The following describes two proteins that form a bound complex.

Contacts between the two chains:
Residue S134 in the second protein contacts residue D30 in the first protein (closest heavy-atom distance 2.4 Å).
Residue K193 in the second protein interacts with residue E8 in the first protein (closest heavy-atom distance 3.5 Å).
Residue S134 in the second protein is in contact with residue M27 in the first protein (closest heavy-atom distance 3.7 Å).
Residue R98 in the second protein is in contact with residue V52 in the first protein (closest heavy-atom distance 3.6 Å).
Residue L129 in the second protein contacts residue L31 in the first protein (closest heavy-atom distance 3.6 Å).
Residue S134 in the second protein contacts residue S26 in the first protein (closest heavy-atom distance 3.7 Å).
Residue R139 in the second protein contacts residue L15 in the first protein (closest heavy-atom distance 3.4 Å).
Residue L89 in the second protein is in contact with residue D59 in the first protein (closest heavy-atom distance 3.0 Å).
Residue E69 in the second protein is in contact with residue K37 in the first protein (closest heavy-atom distance 3.6 Å).
Residue L89 in the second protein is in contact with residue L55 in the first protein (closest heavy-atom distance 3.1 Å).
Residue Q150 in the second protein is in contact with residue P12 in the first protein (closest heavy-atom distance 3.6 Å).
Residue R200 in the second protein is in contact with residue E8 in the first protein (closest heavy-atom distance 3.7 Å).
Residue N190 in the second protein interacts with residue Q14 in the first protein (closest heavy-atom distance 3.6 Å).
Residue M157 in the second protein interacts with residue L2 in the first protein (closest heavy-atom distance 3.6 Å).
Residue C88 in the second protein contacts residue A61 in the first protein (closest heavy-atom distance 3.7 Å).
Residue Y168 in the second protein interacts with residue F5 in the first protein (closest heavy-atom distance 3.2 Å).
Residue N101 in the second protein is in contact with residue D49 in the first protein (closest heavy-atom distance 2.6 Å).
Residue L129 in the second protein contacts residue S26 in the first protein (closest heavy-atom distance 3.3 Å).
Residue F122 in the second protein is in contact with residue L31 in the first protein (closest heavy-atom distance 3.5 Å).
Residue C197 in the second protein interacts with residue F5 in the first protein (closest heavy-atom distance 3.4 Å).
Residue L129 in the second protein contacts residue M27 in the first protein (closest heavy-atom distance 3.3 Å).
Residue V146 in the second protein interacts with residue P12 in the first protein (closest heavy-atom distance 3.7 Å).
Residue R98 in the second protein is in contact with residue L55 in the first protein (closest heavy-atom distance 3.1 Å).
Residue N101 in the second protein interacts with residue F48 in the first protein (closest heavy-atom distance 3.5 Å).
Residue Y104 in the second protein contacts residue F48 in the first protein (closest heavy-atom distance 3.7 Å).
Residue K105 in the second protein is in contact with residue V45 in the first protein (closest heavy-atom distance 3.3 Å).
Residue R201 in the second protein contacts residue D1 in the first protein (closest heavy-atom distance 3.1 Å).
Residue S72 in the second protein is in contact with residue N44 in the first protein (closest heavy-atom distance 2.7 Å).
Residue C111 in the second protein contacts residue L38 in the first protein (closest heavy-atom distance 3.4 Å).
Residue R201 in the second protein interacts with residue L2 in the first protein (closest heavy-atom distance 2.8 Å).
Residue L75 in the second protein is in contact with residue F48 in the first protein (closest heavy-atom distance 3.6 Å).
Residue V149 in the second protein contacts residue F5 in the first protein (closest heavy-atom distance 3.7 Å).
Residue R83 in the second protein interacts with residue F51 in the first protein (closest heavy-atom distance 3.3 Å).
Residue N190 in the second protein is in contact with residue P13 in the first protein (closest heavy-atom distance 2.8 Å).
Residue S90 in the second protein contacts residue G57 in the first protein (closest heavy-atom distance 2.5 Å).
Residue F142 in the second protein contacts residue L15 in the first protein (closest heavy-atom distance 3.7 Å).
Residue I132 in the second protein interacts with residue S26 in the first protein (closest heavy-atom distance 2.5 Å).
Residue Y104 in the second protein contacts residue N44 in the first protein (closest heavy-atom distance 3.2 Å).
Residue R98 in the second protein contacts residue Q56 in the first protein (closest heavy-atom distance 3.4 Å).
Residue I132 in the second protein is in contact with residue M27 in the first protein (closest heavy-atom distance 3.3 Å).
Residue Q150 in the second protein is in contact with residue F9 in the first protein (closest heavy-atom distance 2.9 Å).
Residue S91 in the second protein is in contact with residue E60 in the first protein (closest heavy-atom distance 2.9 Å).
Residue E138 in the second protein is in contact with residue L15 in the first protein (closest heavy-atom distance 3.6 Å).
Residue D130 in the second protein interacts with residue S26 in the first protein (closest heavy-atom distance 2.5 Å).
Residue Y104 in the second protein contacts residue V45 in the first protein (closest heavy-atom distance 3.5 Å).
Residue K105 in the second protein interacts with residue D49 in the first protein (closest heavy-atom distance 3.5 Å).
Residue S90 in the second protein is in contact with residue S58 in the first protein (closest heavy-atom distance 3.6 Å).
Residue Q150 in the second protein contacts residue Q10 in the first protein (closest heavy-atom distance 3.5 Å).
Residue Y104 in the second protein is in contact with residue H41 in the first protein (closest heavy-atom distance 3.0 Å).
Residue L65 in the second protein interacts with residue L34 in the first protein (closest heavy-atom distance 3.4 Å).
Residue F142 in the second protein contacts residue P13 in the first protein (closest heavy-atom distance 3.3 Å).
Residue V149 in the second protein interacts with residue F9 in the first protein (closest heavy-atom distance 3.3 Å).
Residue I82 in the second protein contacts residue F51 in the first protein (closest heavy-atom distance 3.7 Å).
Residue A68 in the second protein contacts residue H41 in the first protein (closest heavy-atom distance 3.5 Å).
Residue S90 in the second protein contacts residue D59 in the first protein (closest heavy-atom distance 3.3 Å).
Residue I79 in the second protein interacts with residue F51 in the first protein (closest heavy-atom distance 3.2 Å).
Residue C197 in the second protein contacts residue E8 in the first protein (closest heavy-atom distance 2.9 Å).
Residue Q112 in the second protein is in contact with residue E42 in the first protein (closest heavy-atom distance 3.3 Å).
Residue T2 in the second protein is in contact with residue A61 in the first protein (closest heavy-atom distance 3.7 Å).
Residue R201 in the second protein is in contact with residue F5 in the first protein (closest heavy-atom distance 3.6 Å).

Sequence of the second protein:
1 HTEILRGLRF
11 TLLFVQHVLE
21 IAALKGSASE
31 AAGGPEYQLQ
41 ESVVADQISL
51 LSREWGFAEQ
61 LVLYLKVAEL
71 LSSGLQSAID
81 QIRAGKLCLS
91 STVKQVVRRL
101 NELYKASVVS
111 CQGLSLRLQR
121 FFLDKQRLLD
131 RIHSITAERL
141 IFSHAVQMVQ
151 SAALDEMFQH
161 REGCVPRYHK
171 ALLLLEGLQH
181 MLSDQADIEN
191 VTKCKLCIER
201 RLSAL

Sequence of the first protein:
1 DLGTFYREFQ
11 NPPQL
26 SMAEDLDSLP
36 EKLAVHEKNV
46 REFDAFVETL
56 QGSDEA